Residue-level contacts at the interface:
Residue L223 in chain A interacts with residue R12 in chain B (closest heavy-atom distance 4.7 Å).
Residue M27 in chain A is in contact with residue R11 in chain B (closest heavy-atom distance 4.9 Å).
Residue L179 in chain A interacts with residue G6 in chain B (closest heavy-atom distance 3.7 Å).
Residue E187 in chain A interacts with residue A5 in chain B (closest heavy-atom distance 3.2 Å).
Residue K54 in chain A is in contact with residue P9 in chain B (closest heavy-atom distance 4.1 Å).
Residue V183 in chain A contacts residue G6 in chain B (closest heavy-atom distance 3.5 Å).
Residue Y186 in chain A contacts residue A5 in chain B (closest heavy-atom distance 5.0 Å).
Residue L48 in chain A is in contact with residue R11 in chain B (closest heavy-atom distance 3.6 Å).
Residue V183 in chain A is in contact with residue A5 in chain B (closest heavy-atom distance 4.4 Å).
Residue N231 in chain A is in contact with residue A5 in chain B (closest heavy-atom distance 3.4 Å).
Residue K127 in chain A is in contact with residue I8 in chain B (closest heavy-atom distance 3.8 Å).
Residue L234 in chain A interacts with residue A5 in chain B (closest heavy-atom distance 3.2 Å).
Residue I224 in chain A is in contact with residue I8 in chain B (closest heavy-atom distance 3.9 Å).
Residue N47 in chain A is in contact with residue R11 in chain B (closest heavy-atom distance 3.8 Å).
Residue G176 in chain A interacts with residue I8 in chain B (closest heavy-atom distance 3.9 Å).
Residue L227 in chain A is in contact with residue I8 in chain B (closest heavy-atom distance 4.6 Å).
Residue K54 in chain A is in contact with residue G10 in chain B (closest heavy-atom distance 3.7 Å).
Residue N231 in chain A interacts with residue G6 in chain B (closest heavy-atom distance 2.8 Å).
Residue V51 in chain A contacts residue R11 in chain B (closest heavy-atom distance 3.7 Å).
Residue N180 in chain A contacts residue I8 in chain B (closest heavy-atom distance 2.9 Å).
Residue L179 in chain A contacts residue I8 in chain B (closest heavy-atom distance 3.5 Å).
Residue E19 in chain A contacts residue R11 in chain B (closest heavy-atom distance 2.9 Å).
Residue V51 in chain A is in contact with residue G10 in chain B (closest heavy-atom distance 3.4 Å).
Residue K54 in chain A contacts residue I8 in chain B (closest heavy-atom distance 3.7 Å).
Residue W235 in chain A interacts with residue A5 in chain B (closest heavy-atom distance 3.4 Å).
Residue L227 in chain A interacts with residue P9 in chain B (closest heavy-atom distance 3.8 Å).

Sequence of chain A:
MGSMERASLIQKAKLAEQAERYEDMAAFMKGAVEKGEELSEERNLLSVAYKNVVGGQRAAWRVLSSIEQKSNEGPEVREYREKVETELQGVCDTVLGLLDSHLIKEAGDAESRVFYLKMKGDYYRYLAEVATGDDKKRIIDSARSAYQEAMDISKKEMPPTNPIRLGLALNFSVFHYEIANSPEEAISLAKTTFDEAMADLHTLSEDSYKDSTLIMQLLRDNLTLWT

This data describes a binding interaction between two proteins.

Sequence of chain B:
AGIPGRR